Sequence of protein 1:
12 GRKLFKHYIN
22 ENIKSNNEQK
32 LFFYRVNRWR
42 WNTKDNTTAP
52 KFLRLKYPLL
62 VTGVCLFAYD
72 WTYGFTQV

These two protein chains interact to form a complex.

Sequence of protein 2:
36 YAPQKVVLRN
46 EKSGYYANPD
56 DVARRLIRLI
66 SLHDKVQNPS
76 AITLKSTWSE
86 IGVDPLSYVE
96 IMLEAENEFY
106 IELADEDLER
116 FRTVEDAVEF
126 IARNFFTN

Interface contacts:
Residue D69 in protein 2 is in contact with residue R36 in protein 1 (closest heavy-atom distance 4.2 Å).
Residue L67 in protein 2 is in contact with residue R36 in protein 1 (closest heavy-atom distance 2.9 Å).
Residue I96 in protein 2 contacts residue F33 in protein 1 (closest heavy-atom distance 4.3 Å).
Residue H68 in protein 2 interacts with residue R36 in protein 1 (closest heavy-atom distance 4.2 Å).
Residue E99 in protein 2 interacts with residue F33 in protein 1 (closest heavy-atom distance 3.5 Å).
Residue L67 in protein 2 interacts with residue V37 in protein 1 (closest heavy-atom distance 4.0 Å).
Residue L67 in protein 2 interacts with residue F33 in protein 1 (closest heavy-atom distance 3.6 Å).
Residue E95 in protein 2 interacts with residue K31 in protein 1 (closest heavy-atom distance 3.5 Å).
Residue E99 in protein 2 interacts with residue F34 in protein 1 (closest heavy-atom distance 3.4 Å).
Residue E99 in protein 2 is in contact with residue N38 in protein 1 (closest heavy-atom distance 4.7 Å).
Residue D69 in protein 2 interacts with residue K31 in protein 1 (closest heavy-atom distance 3.8 Å).
Residue E99 in protein 2 interacts with residue V37 in protein 1 (closest heavy-atom distance 3.2 Å).
Residue E95 in protein 2 is in contact with residue F34 in protein 1 (closest heavy-atom distance 4.0 Å).
Residue H68 in protein 2 is in contact with residue F33 in protein 1 (closest heavy-atom distance 3.6 Å).
Residue E95 in protein 2 is in contact with residue F33 in protein 1 (closest heavy-atom distance 4.0 Å).
Residue D69 in protein 2 is in contact with residue F33 in protein 1 (closest heavy-atom distance 3.0 Å).
Residue D69 in protein 2 interacts with residue L32 in protein 1 (closest heavy-atom distance 3.4 Å).
Residue L64 in protein 2 is in contact with residue F33 in protein 1 (closest heavy-atom distance 3.8 Å).
Residue H68 in protein 2 is in contact with residue K31 in protein 1 (closest heavy-atom distance 4.7 Å).
Residue L64 in protein 2 contacts residue V37 in protein 1 (closest heavy-atom distance 4.1 Å).